Contacts between the two chains:
Residue L289 in protein 2 contacts residue I10 in protein 1 (closest heavy-atom distance 4.1 Å).
Residue V296 in protein 2 interacts with residue Q7 in protein 1 (closest heavy-atom distance 3.6 Å).
Residue A265 in protein 2 contacts residue L6 in protein 1 (closest heavy-atom distance 3.5 Å).
Residue K293 in protein 2 is in contact with residue Q7 in protein 1 (closest heavy-atom distance 4.8 Å).
Residue I286 in protein 2 is in contact with residue I14 in protein 1 (closest heavy-atom distance 4.0 Å).
Residue K262 in protein 2 interacts with residue L6 in protein 1 (closest heavy-atom distance 3.6 Å).
Residue D301 in protein 2 interacts with residue M3 in protein 1 (closest heavy-atom distance 3.2 Å).
Residue R302 in protein 2 is in contact with residue M3 in protein 1 (closest heavy-atom distance 4.2 Å).
Residue L292 in protein 2 interacts with residue I10 in protein 1 (closest heavy-atom distance 3.7 Å).
Residue L289 in protein 2 interacts with residue A13 in protein 1 (closest heavy-atom distance 4.4 Å).
Residue V261 in protein 2 interacts with residue L6 in protein 1 (closest heavy-atom distance 4.9 Å).
Residue I269 in protein 2 contacts residue A9 in protein 1 (closest heavy-atom distance 4.4 Å).
Residue V296 in protein 2 is in contact with residue I10 in protein 1 (closest heavy-atom distance 3.9 Å).
Residue I286 in protein 2 interacts with residue C17 in protein 1 (closest heavy-atom distance 4.6 Å).
Residue I269 in protein 2 contacts residue A13 in protein 1 (closest heavy-atom distance 3.7 Å).
Residue L289 in protein 2 interacts with residue C17 in protein 1 (closest heavy-atom distance 3.8 Å).
Residue K293 in protein 2 interacts with residue I10 in protein 1 (closest heavy-atom distance 4.7 Å).
Residue D300 in protein 2 is in contact with residue M3 in protein 1 (closest heavy-atom distance 3.2 Å).
Residue R302 in protein 2 contacts residue E4 in protein 1 (closest heavy-atom distance 4.1 Å).
Residue L299 in protein 2 is in contact with residue M3 in protein 1 (closest heavy-atom distance 5.0 Å).
Residue A297 in protein 2 is in contact with residue Q7 in protein 1 (closest heavy-atom distance 3.9 Å).
Residue K266 in protein 2 contacts residue E5 in protein 1 (closest heavy-atom distance 4.0 Å).
Residue V296 in protein 2 contacts residue L6 in protein 1 (closest heavy-atom distance 4.1 Å).
Residue K266 in protein 2 is in contact with residue A9 in protein 1 (closest heavy-atom distance 3.6 Å).
Residue I269 in protein 2 interacts with residue I10 in protein 1 (closest heavy-atom distance 4.5 Å).
Residue Q290 in protein 2 is in contact with residue I14 in protein 1 (closest heavy-atom distance 4.6 Å).
Residue K266 in protein 2 is in contact with residue L6 in protein 1 (closest heavy-atom distance 4.7 Å).
Residue L289 in protein 2 contacts residue I14 in protein 1 (closest heavy-atom distance 3.7 Å).

Sequence of protein 1:
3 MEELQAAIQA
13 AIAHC

This data describes a binding interaction between two proteins.

Sequence of protein 2:
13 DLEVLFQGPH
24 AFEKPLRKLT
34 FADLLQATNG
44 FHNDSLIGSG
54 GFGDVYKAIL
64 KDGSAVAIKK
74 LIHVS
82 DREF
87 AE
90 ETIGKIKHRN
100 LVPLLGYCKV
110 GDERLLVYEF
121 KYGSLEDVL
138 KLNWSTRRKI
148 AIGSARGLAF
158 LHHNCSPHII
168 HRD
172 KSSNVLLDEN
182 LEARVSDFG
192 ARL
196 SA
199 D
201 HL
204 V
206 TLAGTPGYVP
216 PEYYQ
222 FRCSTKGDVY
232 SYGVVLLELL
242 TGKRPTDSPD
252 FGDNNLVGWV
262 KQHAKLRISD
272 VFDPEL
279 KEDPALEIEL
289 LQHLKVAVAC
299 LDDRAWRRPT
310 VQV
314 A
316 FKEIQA